Sequence of the first protein:
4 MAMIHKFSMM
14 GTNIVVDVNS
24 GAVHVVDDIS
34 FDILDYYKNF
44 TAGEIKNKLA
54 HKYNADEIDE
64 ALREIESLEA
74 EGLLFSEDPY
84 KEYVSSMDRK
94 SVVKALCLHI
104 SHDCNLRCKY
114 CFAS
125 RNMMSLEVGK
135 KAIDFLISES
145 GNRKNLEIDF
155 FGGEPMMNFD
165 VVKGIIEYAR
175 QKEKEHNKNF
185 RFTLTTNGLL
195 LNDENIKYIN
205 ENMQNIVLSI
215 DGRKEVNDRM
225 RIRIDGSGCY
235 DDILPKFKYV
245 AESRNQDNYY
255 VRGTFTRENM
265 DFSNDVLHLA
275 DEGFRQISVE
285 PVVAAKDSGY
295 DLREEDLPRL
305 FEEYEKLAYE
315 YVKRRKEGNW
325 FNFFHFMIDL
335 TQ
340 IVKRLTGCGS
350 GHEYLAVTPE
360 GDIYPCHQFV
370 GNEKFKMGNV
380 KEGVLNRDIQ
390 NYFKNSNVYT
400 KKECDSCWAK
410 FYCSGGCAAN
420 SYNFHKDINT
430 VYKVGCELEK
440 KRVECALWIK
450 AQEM

Sequence of the second protein:
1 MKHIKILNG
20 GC

Contacts between the two chains:
Residue L71 in the first protein contacts residue I4 in the second protein (closest heavy-atom distance 3.5 Å).
Residue E60 in the first protein is in contact with residue H3 in the second protein (closest heavy-atom distance 3.0 Å).
Residue L71 in the first protein is in contact with residue M1 in the second protein (closest heavy-atom distance 4.4 Å).
Residue H27 in the first protein contacts residue I4 in the second protein (closest heavy-atom distance 3.8 Å).
Residue E63 in the first protein interacts with residue H3 in the second protein (closest heavy-atom distance 2.8 Å).
Residue S33 in the first protein interacts with residue I4 in the second protein (closest heavy-atom distance 3.5 Å).
Residue D30 in the first protein contacts residue K2 in the second protein (closest heavy-atom distance 4.9 Å).
Residue H27 in the first protein contacts residue K5 in the second protein (closest heavy-atom distance 3.4 Å).
Residue S282 in the first protein interacts with residue G20 in the second protein (closest heavy-atom distance 4.4 Å).
Residue E67 in the first protein is in contact with residue I4 in the second protein (closest heavy-atom distance 3.1 Å).
Residue V28 in the first protein interacts with residue H3 in the second protein (closest heavy-atom distance 4.1 Å).
Residue A25 in the first protein interacts with residue I6 in the second protein (closest heavy-atom distance 4.2 Å).
Residue F328 in the first protein is in contact with residue G20 in the second protein (closest heavy-atom distance 3.9 Å).
Residue V26 in the first protein contacts residue K5 in the second protein (closest heavy-atom distance 4.4 Å).
Residue V29 in the first protein interacts with residue K5 in the second protein (closest heavy-atom distance 5.0 Å).
Residue V28 in the first protein contacts residue L7 in the second protein (closest heavy-atom distance 4.8 Å).
Residue I32 in the first protein contacts residue H3 in the second protein (closest heavy-atom distance 4.1 Å).
Residue V29 in the first protein is in contact with residue I4 in the second protein (closest heavy-atom distance 3.5 Å).
Residue L334 in the first protein interacts with residue L7 in the second protein (closest heavy-atom distance 4.1 Å).
Residue V28 in the first protein is in contact with residue I4 in the second protein (closest heavy-atom distance 3.6 Å).
Residue V28 in the first protein contacts residue K5 in the second protein (closest heavy-atom distance 2.7 Å).
Residue I68 in the first protein interacts with residue I4 in the second protein (closest heavy-atom distance 3.6 Å).
Residue Y353 in the first protein interacts with residue C21 in the second protein (closest heavy-atom distance 4.0 Å).
Residue L76 in the first protein interacts with residue I6 in the second protein (closest heavy-atom distance 4.6 Å).
Residue E284 in the first protein interacts with residue G20 in the second protein (closest heavy-atom distance 3.0 Å).
Residue E67 in the first protein is in contact with residue M1 in the second protein (closest heavy-atom distance 3.2 Å).
Residue C347 in the first protein contacts residue C21 in the second protein (closest heavy-atom distance 4.6 Å).
Residue L446 in the first protein interacts with residue L7 in the second protein (closest heavy-atom distance 4.1 Å).
Residue G24 in the first protein is in contact with residue N8 in the second protein (closest heavy-atom distance 2.8 Å).
Residue M453 in the first protein is in contact with residue L7 in the second protein (closest heavy-atom distance 3.5 Å).
Residue E67 in the first protein interacts with residue H3 in the second protein (closest heavy-atom distance 2.9 Å).
Residue V26 in the first protein is in contact with residue L7 in the second protein (closest heavy-atom distance 2.7 Å).
Residue Y254 in the first protein contacts residue G20 in the second protein (closest heavy-atom distance 3.6 Å).
Residue E63 in the first protein contacts residue K2 in the second protein (closest heavy-atom distance 4.0 Å).
Residue E67 in the first protein contacts residue K2 in the second protein (closest heavy-atom distance 3.2 Å).
Residue A64 in the first protein is in contact with residue H3 in the second protein (closest heavy-atom distance 3.5 Å).
Residue L334 in the first protein contacts residue N8 in the second protein (closest heavy-atom distance 3.0 Å).
Residue R256 in the first protein is in contact with residue G20 in the second protein (closest heavy-atom distance 4.3 Å).
Residue H27 in the first protein is in contact with residue L7 in the second protein (closest heavy-atom distance 4.3 Å).
Residue Y411 in the first protein contacts residue N8 in the second protein (closest heavy-atom distance 4.4 Å).
Residue V28 in the first protein contacts residue I6 in the second protein (closest heavy-atom distance 4.9 Å).
Residue V26 in the first protein is in contact with residue N8 in the second protein (closest heavy-atom distance 2.9 Å).
Residue A25 in the first protein contacts residue N8 in the second protein (closest heavy-atom distance 3.5 Å).
Residue D30 in the first protein is in contact with residue H3 in the second protein (closest heavy-atom distance 2.5 Å).
Residue A450 in the first protein interacts with residue L7 in the second protein (closest heavy-atom distance 3.8 Å).
Residue K449 in the first protein interacts with residue L7 in the second protein (closest heavy-atom distance 3.9 Å).
Residue V29 in the first protein interacts with residue H3 in the second protein (closest heavy-atom distance 3.5 Å).
Residue H27 in the first protein contacts residue I6 in the second protein (closest heavy-atom distance 3.6 Å).
Residue S33 in the first protein contacts residue H3 in the second protein (closest heavy-atom distance 3.3 Å).
Residue M453 in the first protein is in contact with residue K5 in the second protein (closest heavy-atom distance 5.0 Å).
Residue H366 in the first protein contacts residue C21 in the second protein (closest heavy-atom distance 4.7 Å).
Residue V26 in the first protein contacts residue I6 in the second protein (closest heavy-atom distance 3.4 Å).

These two protein chains interact to form a complex.